The following describes two proteins that form a bound complex.

Sequence of chain A:
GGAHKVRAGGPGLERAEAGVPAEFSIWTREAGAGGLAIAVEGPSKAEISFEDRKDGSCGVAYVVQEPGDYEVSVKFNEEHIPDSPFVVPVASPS

Sequence of chain B:
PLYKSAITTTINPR

Residue-level contacts at the interface:
Residue I51 in chain A interacts with residue Y11 in chain B (closest heavy-atom distance 4.8 Å).